This data describes a binding interaction between two proteins.

Sequence of protein 1:
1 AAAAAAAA

Sequence of protein 2:
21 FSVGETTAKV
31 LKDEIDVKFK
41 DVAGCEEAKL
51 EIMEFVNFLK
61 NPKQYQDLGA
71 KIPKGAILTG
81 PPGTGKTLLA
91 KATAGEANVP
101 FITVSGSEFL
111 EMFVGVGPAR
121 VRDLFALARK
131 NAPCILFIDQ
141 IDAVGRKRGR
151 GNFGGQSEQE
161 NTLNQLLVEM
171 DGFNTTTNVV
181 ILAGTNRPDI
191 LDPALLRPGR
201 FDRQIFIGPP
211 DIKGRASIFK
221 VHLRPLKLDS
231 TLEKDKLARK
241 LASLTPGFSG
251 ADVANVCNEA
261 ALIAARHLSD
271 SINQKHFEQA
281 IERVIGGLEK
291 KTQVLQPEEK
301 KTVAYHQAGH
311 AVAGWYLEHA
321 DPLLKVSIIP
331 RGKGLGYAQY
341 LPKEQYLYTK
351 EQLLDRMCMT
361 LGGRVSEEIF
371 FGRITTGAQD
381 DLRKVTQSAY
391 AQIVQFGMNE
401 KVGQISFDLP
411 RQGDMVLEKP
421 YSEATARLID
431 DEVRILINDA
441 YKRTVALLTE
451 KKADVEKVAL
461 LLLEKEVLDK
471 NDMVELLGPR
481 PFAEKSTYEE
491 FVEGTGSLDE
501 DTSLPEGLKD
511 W

Residue-level contacts at the interface:
Residue Q307 in protein 2 interacts with residue A4 in protein 1 (closest heavy-atom distance 4.0 Å).
Residue T376 in protein 2 is in contact with residue A7 in protein 1 (closest heavy-atom distance 4.6 Å).
Residue G377 in protein 2 is in contact with residue A8 in protein 1 (closest heavy-atom distance 4.8 Å).
Residue A338 in protein 2 is in contact with residue A3 in protein 1 (closest heavy-atom distance 3.5 Å).
Residue L335 in protein 2 contacts residue A6 in protein 1 (closest heavy-atom distance 2.5 Å).
Residue I285 in protein 2 contacts residue A2 in protein 1 (closest heavy-atom distance 3.9 Å).
Residue Y337 in protein 2 is in contact with residue A3 in protein 1 (closest heavy-atom distance 3.6 Å).
Residue K333 in protein 2 contacts residue A7 in protein 1 (closest heavy-atom distance 4.2 Å).
Residue H310 in protein 2 interacts with residue A5 in protein 1 (closest heavy-atom distance 4.2 Å).
Residue Q339 in protein 2 interacts with residue A2 in protein 1 (closest heavy-atom distance 4.0 Å).
Residue D321 in protein 2 interacts with residue A1 in protein 1 (closest heavy-atom distance 3.6 Å).
Residue Q307 in protein 2 is in contact with residue A5 in protein 1 (closest heavy-atom distance 3.5 Å).
Residue D381 in protein 2 is in contact with residue A4 in protein 1 (closest heavy-atom distance 4.4 Å).
Residue K384 in protein 2 contacts residue A4 in protein 1 (closest heavy-atom distance 4.3 Å).
Residue G336 in protein 2 is in contact with residue A6 in protein 1 (closest heavy-atom distance 3.9 Å).
Residue K384 in protein 2 interacts with residue A1 in protein 1 (closest heavy-atom distance 4.3 Å).
Residue Y337 in protein 2 is in contact with residue A4 in protein 1 (closest heavy-atom distance 3.5 Å).
Residue V303 in protein 2 is in contact with residue A6 in protein 1 (closest heavy-atom distance 4.7 Å).
Residue Y337 in protein 2 interacts with residue A5 in protein 1 (closest heavy-atom distance 4.4 Å).
Residue L335 in protein 2 interacts with residue A7 in protein 1 (closest heavy-atom distance 4.3 Å).
Residue P342 in protein 2 interacts with residue A2 in protein 1 (closest heavy-atom distance 3.7 Å).
Residue Y337 in protein 2 interacts with residue A2 in protein 1 (closest heavy-atom distance 4.2 Å).
Residue R356 in protein 2 contacts residue A1 in protein 1 (closest heavy-atom distance 3.2 Å).
Residue H306 in protein 2 is in contact with residue A6 in protein 1 (closest heavy-atom distance 3.5 Å).
Residue G377 in protein 2 contacts residue A7 in protein 1 (closest heavy-atom distance 3.0 Å).
Residue H306 in protein 2 contacts residue A5 in protein 1 (closest heavy-atom distance 3.6 Å).
Residue K333 in protein 2 is in contact with residue A5 in protein 1 (closest heavy-atom distance 4.9 Å).
Residue Y340 in protein 2 is in contact with residue A1 in protein 1 (closest heavy-atom distance 4.5 Å).
Residue G377 in protein 2 is in contact with residue A6 in protein 1 (closest heavy-atom distance 3.5 Å).
Residue K333 in protein 2 contacts residue A8 in protein 1 (closest heavy-atom distance 4.9 Å).
Residue T376 in protein 2 contacts residue A8 in protein 1 (closest heavy-atom distance 4.0 Å).
Residue A338 in protein 2 contacts residue A2 in protein 1 (closest heavy-atom distance 3.9 Å).
Residue P342 in protein 2 contacts residue A1 in protein 1 (closest heavy-atom distance 3.9 Å).
Residue G336 in protein 2 contacts residue A5 in protein 1 (closest heavy-atom distance 3.4 Å).
Residue I285 in protein 2 interacts with residue A3 in protein 1 (closest heavy-atom distance 4.1 Å).
Residue G336 in protein 2 is in contact with residue A4 in protein 1 (closest heavy-atom distance 4.8 Å).
Residue D380 in protein 2 interacts with residue A7 in protein 1 (closest heavy-atom distance 3.4 Å).
Residue G334 in protein 2 interacts with residue A7 in protein 1 (closest heavy-atom distance 4.0 Å).
Residue K384 in protein 2 contacts residue A3 in protein 1 (closest heavy-atom distance 2.5 Å).
Residue H310 in protein 2 interacts with residue A4 in protein 1 (closest heavy-atom distance 3.8 Å).
Residue Y340 in protein 2 is in contact with residue A2 in protein 1 (closest heavy-atom distance 3.3 Å).
Residue D381 in protein 2 interacts with residue A5 in protein 1 (closest heavy-atom distance 3.3 Å).
Residue L335 in protein 2 interacts with residue A8 in protein 1 (closest heavy-atom distance 4.8 Å).
Residue Y340 in protein 2 contacts residue A4 in protein 1 (closest heavy-atom distance 4.2 Å).
Residue G377 in protein 2 contacts residue A5 in protein 1 (closest heavy-atom distance 4.3 Å).
Residue G334 in protein 2 interacts with residue A8 in protein 1 (closest heavy-atom distance 4.6 Å).
Residue Q307 in protein 2 is in contact with residue A6 in protein 1 (closest heavy-atom distance 3.4 Å).
Residue G334 in protein 2 interacts with residue A5 in protein 1 (closest heavy-atom distance 4.5 Å).
Residue Y340 in protein 2 is in contact with residue A3 in protein 1 (closest heavy-atom distance 4.6 Å).
Residue A338 in protein 2 contacts residue A4 in protein 1 (closest heavy-atom distance 2.7 Å).
Residue G334 in protein 2 contacts residue A6 in protein 1 (closest heavy-atom distance 3.3 Å).
Residue A338 in protein 2 interacts with residue A5 in protein 1 (closest heavy-atom distance 4.9 Å).